Sequence of chain A:
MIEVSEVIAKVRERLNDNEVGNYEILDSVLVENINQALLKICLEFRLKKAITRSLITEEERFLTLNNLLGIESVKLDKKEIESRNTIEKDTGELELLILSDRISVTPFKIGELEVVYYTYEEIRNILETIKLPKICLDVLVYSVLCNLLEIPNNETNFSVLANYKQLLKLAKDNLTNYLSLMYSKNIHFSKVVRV

This data describes a binding interaction between two proteins.

Residue-level contacts at the interface:
Residue D138 in chain A is in contact with residue Q36 in chain B (closest heavy-atom distance 3.5 Å).
Residue D138 in chain A interacts with residue K40 in chain B (closest heavy-atom distance 4.0 Å).
Residue I135 in chain A interacts with residue L43 in chain B (closest heavy-atom distance 3.9 Å).
Residue L181 in chain A contacts residue G70 in chain B (closest heavy-atom distance 3.6 Å).
Residue L181 in chain A is in contact with residue Y118 in chain B (closest heavy-atom distance 4.0 Å).
Residue M182 in chain A is in contact with residue L69 in chain B (closest heavy-atom distance 3.2 Å).
Residue K10 in chain A is in contact with residue E32 in chain B (closest heavy-atom distance 3.9 Å).
Residue M182 in chain A is in contact with residue I98 in chain B (closest heavy-atom distance 3.7 Å).
Residue K10 in chain A is in contact with residue N147 in chain B (closest heavy-atom distance 3.6 Å).
Residue L181 in chain A is in contact with residue R46 in chain B (closest heavy-atom distance 3.6 Å).
Residue E13 in chain A is in contact with residue I151 in chain B (closest heavy-atom distance 3.8 Å).
Residue Y142 in chain A contacts residue N147 in chain B (closest heavy-atom distance 3.2 Å).
Residue Y178 in chain A is in contact with residue L43 in chain B (closest heavy-atom distance 3.8 Å).
Residue R53 in chain A contacts residue D90 in chain B (closest heavy-atom distance 3.8 Å).
Residue L137 in chain A is in contact with residue E32 in chain B (closest heavy-atom distance 3.6 Å).
Residue R14 in chain A is in contact with residue E150 in chain B (closest heavy-atom distance 2.3 Å).
Residue M182 in chain A is in contact with residue R84 in chain B (closest heavy-atom distance 3.2 Å).
Residue Y178 in chain A contacts residue L68 in chain B (closest heavy-atom distance 3.9 Å).
Residue E13 in chain A is in contact with residue P152 in chain B (closest heavy-atom distance 3.8 Å).
Residue L181 in chain A is in contact with residue R84 in chain B (closest heavy-atom distance 3.6 Å).
Residue I51 in chain A is in contact with residue I87 in chain B (closest heavy-atom distance 3.2 Å).
Residue L181 in chain A interacts with residue L69 in chain B (closest heavy-atom distance 4.0 Å).
Residue K49 in chain A contacts residue N85 in chain B (closest heavy-atom distance 3.8 Å).
Residue R14 in chain A is in contact with residue P152 in chain B (closest heavy-atom distance 3.4 Å).
Residue L181 in chain A is in contact with residue L43 in chain B (closest heavy-atom distance 4.1 Å).
Residue K134 in chain A contacts residue Q36 in chain B (closest heavy-atom distance 3.6 Å).
Residue K185 in chain A contacts residue S83 in chain B (closest heavy-atom distance 4.1 Å).
Residue Y164 in chain A is in contact with residue F158 in chain B (closest heavy-atom distance 4.0 Å).
Residue M182 in chain A is in contact with residue L68 in chain B (closest heavy-atom distance 3.6 Å).
Residue K185 in chain A is in contact with residue E82 in chain B (closest heavy-atom distance 2.2 Å).
Residue Y183 in chain A contacts residue T86 in chain B (closest heavy-atom distance 3.4 Å).
Residue L170 in chain A is in contact with residue K165 in chain B (closest heavy-atom distance 3.3 Å).
Residue D138 in chain A interacts with residue N147 in chain B (closest heavy-atom distance 4.1 Å).
Residue N163 in chain A contacts residue F158 in chain B (closest heavy-atom distance 3.4 Å).
Residue Y164 in chain A interacts with residue E150 in chain B (closest heavy-atom distance 2.1 Å).
Residue N174 in chain A contacts residue L43 in chain B (closest heavy-atom distance 3.6 Å).
Residue E114 in chain A interacts with residue D90 in chain B (closest heavy-atom distance 4.0 Å).
Residue N177 in chain A interacts with residue E44 in chain B (closest heavy-atom distance 4.1 Å).
Residue L137 in chain A contacts residue Q36 in chain B (closest heavy-atom distance 4.0 Å).
Residue I135 in chain A interacts with residue L39 in chain B (closest heavy-atom distance 3.6 Å).
Residue M182 in chain A is in contact with residue G70 in chain B (closest heavy-atom distance 3.4 Å).
Residue A50 in chain A contacts residue I87 in chain B (closest heavy-atom distance 3.5 Å).
Residue E13 in chain A is in contact with residue V29 in chain B (closest heavy-atom distance 4.0 Å).
Residue N174 in chain A interacts with residue K40 in chain B (closest heavy-atom distance 4.0 Å).
Residue N186 in chain A contacts residue E72 in chain B (closest heavy-atom distance 3.3 Å).
Residue V160 in chain A contacts residue F158 in chain B (closest heavy-atom distance 4.1 Å).
Residue R14 in chain A contacts residue I151 in chain B (closest heavy-atom distance 3.3 Å).
Residue Y178 in chain A is in contact with residue L69 in chain B (closest heavy-atom distance 3.5 Å).
Residue K10 in chain A contacts residue N33 in chain B (closest heavy-atom distance 3.9 Å).
Residue N177 in chain A interacts with residue R46 in chain B (closest heavy-atom distance 3.1 Å).
Residue R14 in chain A contacts residue N147 in chain B (closest heavy-atom distance 3.5 Å).
Residue K134 in chain A contacts residue L39 in chain B (closest heavy-atom distance 3.8 Å).
Residue V116 in chain A is in contact with residue I87 in chain B (closest heavy-atom distance 4.0 Å).
Residue N16 in chain A contacts residue P152 in chain B (closest heavy-atom distance 3.8 Å).
Residue K49 in chain A interacts with residue T86 in chain B (closest heavy-atom distance 4.1 Å).
Residue L181 in chain A contacts residue I71 in chain B (closest heavy-atom distance 3.5 Å).
Residue Y183 in chain A interacts with residue I98 in chain B (closest heavy-atom distance 3.6 Å).
Residue Y142 in chain A contacts residue E150 in chain B (closest heavy-atom distance 3.9 Å).
Residue S184 in chain A is in contact with residue R84 in chain B (closest heavy-atom distance 3.0 Å).
Residue K49 in chain A contacts residue I87 in chain B (closest heavy-atom distance 3.4 Å).

Sequence of chain B:
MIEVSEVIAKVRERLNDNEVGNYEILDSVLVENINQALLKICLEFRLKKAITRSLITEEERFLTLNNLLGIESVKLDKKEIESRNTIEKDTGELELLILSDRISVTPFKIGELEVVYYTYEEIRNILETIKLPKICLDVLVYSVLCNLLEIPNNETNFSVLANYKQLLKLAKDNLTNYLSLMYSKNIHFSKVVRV